Sequence of the second protein:
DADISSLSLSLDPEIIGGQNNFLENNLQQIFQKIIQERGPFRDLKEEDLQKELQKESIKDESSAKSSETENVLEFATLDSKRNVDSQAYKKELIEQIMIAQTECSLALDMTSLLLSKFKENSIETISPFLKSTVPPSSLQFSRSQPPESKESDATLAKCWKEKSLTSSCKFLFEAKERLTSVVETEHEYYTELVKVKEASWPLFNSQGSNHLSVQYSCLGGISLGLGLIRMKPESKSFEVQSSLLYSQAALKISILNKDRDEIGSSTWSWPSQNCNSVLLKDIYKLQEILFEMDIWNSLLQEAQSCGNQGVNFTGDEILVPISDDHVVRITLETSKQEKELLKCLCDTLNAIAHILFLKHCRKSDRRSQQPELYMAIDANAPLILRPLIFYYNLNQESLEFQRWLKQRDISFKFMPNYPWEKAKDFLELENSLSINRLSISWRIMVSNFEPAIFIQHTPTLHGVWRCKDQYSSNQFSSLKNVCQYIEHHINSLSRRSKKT

Contacts between the two chains:
Residue D10 in the second protein contacts residue Q104 in the first protein (closest heavy-atom distance 4.3 Å).
Residue A9 in the second protein contacts residue Q104 in the first protein (closest heavy-atom distance 3.9 Å).

Sequence of the first protein:
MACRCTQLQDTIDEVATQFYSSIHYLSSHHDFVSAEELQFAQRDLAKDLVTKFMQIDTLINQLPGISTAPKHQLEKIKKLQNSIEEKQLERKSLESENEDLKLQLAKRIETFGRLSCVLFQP

This data describes a binding interaction between two proteins.